Contacts between the two chains:
Residue A261 in protein 2 contacts residue Q142 in protein 1 (closest heavy-atom distance 3.5 Å).
Residue R271 in protein 2 contacts residue D43 in protein 1 (closest heavy-atom distance 4.2 Å).
Residue K74 in protein 2 interacts with residue N206 in protein 1 (closest heavy-atom distance 3.7 Å).
Residue F260 in protein 2 contacts residue L143 in protein 1 (closest heavy-atom distance 3.3 Å).
Residue Y46 in protein 2 is in contact with residue W88 in protein 1 (closest heavy-atom distance 3.7 Å).
Residue R270 in protein 2 is in contact with residue R86 in protein 1 (closest heavy-atom distance 3.8 Å).
Residue R259 in protein 2 interacts with residue N140 in protein 1 (closest heavy-atom distance 2.9 Å).
Residue A261 in protein 2 interacts with residue S145 in protein 1 (closest heavy-atom distance 3.4 Å).
Residue R275 in protein 2 interacts with residue D43 in protein 1 (closest heavy-atom distance 3.8 Å).
Residue P288 in protein 2 is in contact with residue H14 in protein 1 (closest heavy-atom distance 3.4 Å).
Residue K74 in protein 2 contacts residue L205 in protein 1 (closest heavy-atom distance 3.6 Å).
Residue H80 in protein 2 is in contact with residue E204 in protein 1 (closest heavy-atom distance 4.4 Å).
Residue A261 in protein 2 interacts with residue L143 in protein 1 (closest heavy-atom distance 3.3 Å).
Residue N294 in protein 2 is in contact with residue Q46 in protein 1 (closest heavy-atom distance 3.1 Å).
Residue M298 in protein 2 interacts with residue D42 in protein 1 (closest heavy-atom distance 3.8 Å).
Residue K79 in protein 2 is in contact with residue Q202 in protein 1 (closest heavy-atom distance 3.8 Å).
Residue Y46 in protein 2 contacts residue V89 in protein 1 (closest heavy-atom distance 4.4 Å).
Residue I291 in protein 2 is in contact with residue Q46 in protein 1 (closest heavy-atom distance 2.8 Å).
Residue I290 in protein 2 contacts residue W17 in protein 1 (closest heavy-atom distance 4.0 Å).
Residue H80 in protein 2 contacts residue E203 in protein 1 (closest heavy-atom distance 3.8 Å).
Residue D264 in protein 2 contacts residue F144 in protein 1 (closest heavy-atom distance 3.7 Å).
Residue Y46 in protein 2 contacts residue P90 in protein 1 (closest heavy-atom distance 3.1 Å).
Residue E295 in protein 2 interacts with residue Q46 in protein 1 (closest heavy-atom distance 2.4 Å).
Residue R259 in protein 2 is in contact with residue S141 in protein 1 (closest heavy-atom distance 3.1 Å).
Residue L282 in protein 2 contacts residue I50 in protein 1 (closest heavy-atom distance 3.6 Å).
Residue P288 in protein 2 interacts with residue L53 in protein 1 (closest heavy-atom distance 4.4 Å).
Residue I291 in protein 2 is in contact with residue W17 in protein 1 (closest heavy-atom distance 3.6 Å).
Residue K395 in protein 2 interacts with residue L174 in protein 1 (closest heavy-atom distance 4.4 Å).
Residue T262 in protein 2 contacts residue Q142 in protein 1 (closest heavy-atom distance 3.9 Å).
Residue R281 in protein 2 contacts residue I50 in protein 1 (closest heavy-atom distance 4.4 Å).
Residue I394 in protein 2 contacts residue L170 in protein 1 (closest heavy-atom distance 4.0 Å).
Residue A261 in protein 2 is in contact with residue F144 in protein 1 (closest heavy-atom distance 4.3 Å).
Residue M298 in protein 2 interacts with residue D43 in protein 1 (closest heavy-atom distance 3.0 Å).
Residue F260 in protein 2 interacts with residue Q142 in protein 1 (closest heavy-atom distance 3.1 Å).
Residue K325 in protein 2 interacts with residue Y146 in protein 1 (closest heavy-atom distance 3.5 Å).
Residue K395 in protein 2 is in contact with residue K238 in protein 1 (closest heavy-atom distance 4.2 Å).
Residue D264 in protein 2 interacts with residue Y146 in protein 1 (closest heavy-atom distance 3.0 Å).
Residue T262 in protein 2 interacts with residue S145 in protein 1 (closest heavy-atom distance 2.2 Å).
Residue L324 in protein 2 is in contact with residue Y146 in protein 1 (closest heavy-atom distance 4.4 Å).
Residue K74 in protein 2 is in contact with residue E204 in protein 1 (closest heavy-atom distance 3.2 Å).
Residue H80 in protein 2 contacts residue Q202 in protein 1 (closest heavy-atom distance 4.0 Å).
Residue R271 in protein 2 is in contact with residue E40 in protein 1 (closest heavy-atom distance 3.6 Å).
Residue Y75 in protein 2 contacts residue L205 in protein 1 (closest heavy-atom distance 4.1 Å).
Residue I394 in protein 2 contacts residue L173 in protein 1 (closest heavy-atom distance 4.3 Å).
Residue T262 in protein 2 is in contact with residue F144 in protein 1 (closest heavy-atom distance 3.4 Å).
Residue K79 in protein 2 contacts residue R179 in protein 1 (closest heavy-atom distance 3.4 Å).
Residue R278 in protein 2 interacts with residue D43 in protein 1 (closest heavy-atom distance 2.9 Å).
Residue T262 in protein 2 is in contact with residue L143 in protein 1 (closest heavy-atom distance 3.8 Å).
Residue S263 in protein 2 contacts residue S145 in protein 1 (closest heavy-atom distance 4.2 Å).
Residue K79 in protein 2 contacts residue E204 in protein 1 (closest heavy-atom distance 3.7 Å).
Residue L285 in protein 2 contacts residue N2 in protein 1 (closest heavy-atom distance 3.9 Å).
Residue R47 in protein 2 contacts residue D137 in protein 1 (closest heavy-atom distance 3.9 Å).
Residue A287 in protein 2 interacts with residue N2 in protein 1 (closest heavy-atom distance 3.5 Å).
Residue A286 in protein 2 contacts residue N2 in protein 1 (closest heavy-atom distance 3.0 Å).
Residue K399 in protein 2 is in contact with residue K238 in protein 1 (closest heavy-atom distance 3.2 Å).
Residue M298 in protein 2 is in contact with residue Q46 in protein 1 (closest heavy-atom distance 4.1 Å).
Residue P323 in protein 2 contacts residue Y146 in protein 1 (closest heavy-atom distance 3.0 Å).
Residue P288 in protein 2 interacts with residue N2 in protein 1 (closest heavy-atom distance 3.1 Å).
Residue Y75 in protein 2 interacts with residue E203 in protein 1 (closest heavy-atom distance 4.2 Å).
Residue A287 in protein 2 interacts with residue L53 in protein 1 (closest heavy-atom distance 4.1 Å).

Sequence of protein 1:
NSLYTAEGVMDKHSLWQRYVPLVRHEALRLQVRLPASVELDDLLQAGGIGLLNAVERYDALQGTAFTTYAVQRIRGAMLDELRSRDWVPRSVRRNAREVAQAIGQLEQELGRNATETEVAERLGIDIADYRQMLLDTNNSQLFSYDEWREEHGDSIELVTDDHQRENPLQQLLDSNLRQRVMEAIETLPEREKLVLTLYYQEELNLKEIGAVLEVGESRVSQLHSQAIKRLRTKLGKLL

The following describes two proteins that form a bound complex.

Sequence of protein 2:
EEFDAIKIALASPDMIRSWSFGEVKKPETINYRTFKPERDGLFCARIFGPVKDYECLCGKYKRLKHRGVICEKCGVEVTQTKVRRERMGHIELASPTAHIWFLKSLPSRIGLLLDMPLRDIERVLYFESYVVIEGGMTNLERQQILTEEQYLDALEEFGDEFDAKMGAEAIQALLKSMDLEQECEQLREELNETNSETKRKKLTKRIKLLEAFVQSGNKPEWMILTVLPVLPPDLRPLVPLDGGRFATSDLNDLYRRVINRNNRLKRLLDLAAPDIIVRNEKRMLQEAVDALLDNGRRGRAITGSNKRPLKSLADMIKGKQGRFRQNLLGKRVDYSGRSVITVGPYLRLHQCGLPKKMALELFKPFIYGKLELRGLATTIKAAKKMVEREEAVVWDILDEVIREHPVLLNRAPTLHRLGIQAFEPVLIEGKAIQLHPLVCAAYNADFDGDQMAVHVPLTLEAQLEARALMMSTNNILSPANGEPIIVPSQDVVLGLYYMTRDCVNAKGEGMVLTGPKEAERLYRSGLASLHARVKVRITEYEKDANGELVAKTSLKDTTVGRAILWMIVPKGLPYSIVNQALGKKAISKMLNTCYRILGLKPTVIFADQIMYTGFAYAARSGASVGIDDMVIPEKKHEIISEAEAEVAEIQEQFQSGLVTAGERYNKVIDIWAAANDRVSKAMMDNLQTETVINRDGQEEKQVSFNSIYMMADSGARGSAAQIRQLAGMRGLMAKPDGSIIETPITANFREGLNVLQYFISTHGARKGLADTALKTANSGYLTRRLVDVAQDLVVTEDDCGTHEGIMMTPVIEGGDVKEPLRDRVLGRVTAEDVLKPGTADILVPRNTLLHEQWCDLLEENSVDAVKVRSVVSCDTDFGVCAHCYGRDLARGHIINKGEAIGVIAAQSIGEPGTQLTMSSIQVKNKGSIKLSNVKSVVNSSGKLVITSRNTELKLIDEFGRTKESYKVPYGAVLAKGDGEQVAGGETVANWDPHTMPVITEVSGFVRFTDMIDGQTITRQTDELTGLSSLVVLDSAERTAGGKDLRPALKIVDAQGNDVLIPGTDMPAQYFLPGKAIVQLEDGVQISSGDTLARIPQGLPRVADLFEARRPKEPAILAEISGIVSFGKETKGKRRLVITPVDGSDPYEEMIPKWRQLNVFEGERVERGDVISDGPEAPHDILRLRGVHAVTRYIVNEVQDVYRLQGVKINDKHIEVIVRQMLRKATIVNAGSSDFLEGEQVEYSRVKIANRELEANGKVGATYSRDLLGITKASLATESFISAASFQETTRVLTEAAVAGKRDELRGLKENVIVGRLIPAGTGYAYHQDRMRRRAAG